Residue-level contacts at the interface:
Residue E152 in protein 2 contacts residue E7 in protein 1 (closest heavy-atom distance 3.0 Å).
Residue W147 in protein 2 contacts residue T6 in protein 1 (closest heavy-atom distance 3.4 Å).
Residue W147 in protein 2 interacts with residue Y9 in protein 1 (closest heavy-atom distance 3.8 Å).
Residue M45 in protein 2 interacts with residue T2 in protein 1 (closest heavy-atom distance 3.7 Å).
Residue Y159 in protein 2 is in contact with residue A1 in protein 1 (closest heavy-atom distance 2.6 Å).
Residue Y159 in protein 2 contacts residue T2 in protein 1 (closest heavy-atom distance 3.8 Å).
Residue E152 in protein 2 interacts with residue T6 in protein 1 (closest heavy-atom distance 3.5 Å).
Residue Y84 in protein 2 interacts with residue Y9 in protein 1 (closest heavy-atom distance 2.7 Å).
Residue S167 in protein 2 contacts residue A1 in protein 1 (closest heavy-atom distance 3.3 Å).
Residue W147 in protein 2 contacts residue A8 in protein 1 (closest heavy-atom distance 2.9 Å).
Residue Y123 in protein 2 contacts residue Y9 in protein 1 (closest heavy-atom distance 4.2 Å).
Residue T73 in protein 2 contacts residue A8 in protein 1 (closest heavy-atom distance 4.7 Å).
Residue T73 in protein 2 is in contact with residue T6 in protein 1 (closest heavy-atom distance 3.6 Å).
Residue T143 in protein 2 interacts with residue Y9 in protein 1 (closest heavy-atom distance 2.6 Å).
Residue T80 in protein 2 is in contact with residue Y9 in protein 1 (closest heavy-atom distance 3.6 Å).
Residue E63 in protein 2 is in contact with residue T2 in protein 1 (closest heavy-atom distance 2.8 Å).
Residue Y159 in protein 2 is in contact with residue A3 in protein 1 (closest heavy-atom distance 3.6 Å).
Residue L163 in protein 2 interacts with residue A1 in protein 1 (closest heavy-atom distance 4.0 Å).
Residue Y59 in protein 2 is in contact with residue A1 in protein 1 (closest heavy-atom distance 4.4 Å).
Residue Y9 in protein 2 interacts with residue A3 in protein 1 (closest heavy-atom distance 4.2 Å).
Residue T70 in protein 2 is in contact with residue A5 in protein 1 (closest heavy-atom distance 3.8 Å).
Residue R155 in protein 2 interacts with residue E7 in protein 1 (closest heavy-atom distance 3.6 Å).
Residue R156 in protein 2 is in contact with residue T6 in protein 1 (closest heavy-atom distance 4.0 Å).
Residue Y171 in protein 2 is in contact with residue A1 in protein 1 (closest heavy-atom distance 2.7 Å).
Residue E69 in protein 2 is in contact with residue A5 in protein 1 (closest heavy-atom distance 4.4 Å).
Residue L95 in protein 2 is in contact with residue Y9 in protein 1 (closest heavy-atom distance 3.7 Å).
Residue Y99 in protein 2 contacts residue T2 in protein 1 (closest heavy-atom distance 3.6 Å).
Residue N66 in protein 2 is in contact with residue A3 in protein 1 (closest heavy-atom distance 2.7 Å).
Residue N66 in protein 2 is in contact with residue T2 in protein 1 (closest heavy-atom distance 2.6 Å).
Residue Y7 in protein 2 interacts with residue T2 in protein 1 (closest heavy-atom distance 3.5 Å).
Residue L81 in protein 2 is in contact with residue Y9 in protein 1 (closest heavy-atom distance 4.2 Å).
Residue T143 in protein 2 interacts with residue A8 in protein 1 (closest heavy-atom distance 4.8 Å).
Residue A150 in protein 2 interacts with residue E7 in protein 1 (closest heavy-atom distance 3.3 Å).
Residue R114 in protein 2 interacts with residue T6 in protein 1 (closest heavy-atom distance 3.4 Å).
Residue R156 in protein 2 is in contact with residue A3 in protein 1 (closest heavy-atom distance 3.7 Å).
Residue T73 in protein 2 contacts residue A5 in protein 1 (closest heavy-atom distance 3.7 Å).
Residue Y99 in protein 2 is in contact with residue A3 in protein 1 (closest heavy-atom distance 3.0 Å).
Residue K146 in protein 2 interacts with residue A8 in protein 1 (closest heavy-atom distance 4.4 Å).
Residue D116 in protein 2 interacts with residue Y9 in protein 1 (closest heavy-atom distance 2.5 Å).
Residue Y74 in protein 2 interacts with residue T6 in protein 1 (closest heavy-atom distance 3.9 Å).
Residue L5 in protein 2 interacts with residue A1 in protein 1 (closest heavy-atom distance 3.9 Å).
Residue W147 in protein 2 contacts residue E7 in protein 1 (closest heavy-atom distance 3.4 Å).
Residue L163 in protein 2 contacts residue T2 in protein 1 (closest heavy-atom distance 3.9 Å).
Residue N66 in protein 2 is in contact with residue A4 in protein 1 (closest heavy-atom distance 3.5 Å).
Residue T73 in protein 2 contacts residue E7 in protein 1 (closest heavy-atom distance 4.4 Å).
Residue Y7 in protein 2 interacts with residue A1 in protein 1 (closest heavy-atom distance 2.9 Å).
Residue R156 in protein 2 contacts residue A4 in protein 1 (closest heavy-atom distance 3.2 Å).
Residue E63 in protein 2 is in contact with residue A1 in protein 1 (closest heavy-atom distance 3.7 Å).
Residue Y74 in protein 2 is in contact with residue Y9 in protein 1 (closest heavy-atom distance 3.3 Å).
Residue T70 in protein 2 contacts residue A4 in protein 1 (closest heavy-atom distance 4.6 Å).
Residue V67 in protein 2 contacts residue T2 in protein 1 (closest heavy-atom distance 4.1 Å).
Residue S97 in protein 2 interacts with residue Y9 in protein 1 (closest heavy-atom distance 3.2 Å).
Residue K146 in protein 2 interacts with residue Y9 in protein 1 (closest heavy-atom distance 2.7 Å).
Residue T70 in protein 2 interacts with residue A3 in protein 1 (closest heavy-atom distance 4.5 Å).
Residue K146 in protein 2 is in contact with residue E7 in protein 1 (closest heavy-atom distance 4.5 Å).
Residue R114 in protein 2 is in contact with residue Y9 in protein 1 (closest heavy-atom distance 3.6 Å).
Residue N66 in protein 2 contacts residue A5 in protein 1 (closest heavy-atom distance 4.1 Å).
Residue G77 in protein 2 interacts with residue Y9 in protein 1 (closest heavy-atom distance 4.1 Å).
Residue Y9 in protein 2 contacts residue T2 in protein 1 (closest heavy-atom distance 3.9 Å).
Residue R156 in protein 2 contacts residue A5 in protein 1 (closest heavy-atom distance 4.5 Å).

Sequence of protein 1:
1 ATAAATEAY

Sequence of protein 2:
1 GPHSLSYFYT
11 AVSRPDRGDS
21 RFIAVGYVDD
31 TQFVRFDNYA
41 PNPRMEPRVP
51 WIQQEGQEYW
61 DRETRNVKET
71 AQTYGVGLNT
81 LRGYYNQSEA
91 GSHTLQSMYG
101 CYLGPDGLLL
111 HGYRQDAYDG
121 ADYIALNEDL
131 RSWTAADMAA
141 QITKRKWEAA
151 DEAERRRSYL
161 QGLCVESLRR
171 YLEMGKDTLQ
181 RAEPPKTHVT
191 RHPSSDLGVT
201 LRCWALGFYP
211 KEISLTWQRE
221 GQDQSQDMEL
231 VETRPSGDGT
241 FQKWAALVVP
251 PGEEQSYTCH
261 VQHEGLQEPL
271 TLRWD

This data describes a binding interaction between two proteins.